Residue-level contacts at the interface:
Residue W515 in chain A contacts residue Y71 in chain B (closest heavy-atom distance 3.5 Å).
Residue T424 in chain A contacts residue N103 in chain B (closest heavy-atom distance 3.8 Å).
Residue E421 in chain A contacts residue G38 in chain B (closest heavy-atom distance 3.4 Å).
Residue S521 in chain A is in contact with residue N67 in chain B (closest heavy-atom distance 2.9 Å).
Residue N277 in chain A contacts residue T171 in chain B (closest heavy-atom distance 3.6 Å).
Residue E421 in chain A is in contact with residue Q19 in chain B (closest heavy-atom distance 2.9 Å).
Residue K537 in chain A interacts with residue E104 in chain B (closest heavy-atom distance 3.7 Å).
Residue A524 in chain A is in contact with residue Y71 in chain B (closest heavy-atom distance 3.1 Å).
Residue D299 in chain A contacts residue Y141 in chain B (closest heavy-atom distance 3.6 Å).
Residue V300 in chain A interacts with residue R99 in chain B (closest heavy-atom distance 3.3 Å).
Residue A425 in chain A interacts with residue N103 in chain B (closest heavy-atom distance 2.9 Å).
Residue N518 in chain A contacts residue N67 in chain B (closest heavy-atom distance 3.8 Å).
Residue V297 in chain A interacts with residue E283 in chain B (closest heavy-atom distance 3.2 Å).
Residue S279 in chain A contacts residue T171 in chain B (closest heavy-atom distance 3.5 Å).
Residue N277 in chain A interacts with residue T172 in chain B (closest heavy-atom distance 3.7 Å).
Residue K537 in chain A contacts residue N102 in chain B (closest heavy-atom distance 2.7 Å).
Residue P429 in chain A is in contact with residue W175 in chain B (closest heavy-atom distance 3.5 Å).
Residue S291 in chain A is in contact with residue Q173 in chain B (closest heavy-atom distance 2.6 Å).
Residue S291 in chain A contacts residue N176 in chain B (closest heavy-atom distance 3.1 Å).
Residue A432 in chain A contacts residue W175 in chain B (closest heavy-atom distance 3.9 Å).
Residue S291 in chain A contacts residue S177 in chain B (closest heavy-atom distance 3.7 Å).
Residue I287 in chain A interacts with residue Q173 in chain B (closest heavy-atom distance 3.5 Å).
Residue H420 in chain A contacts residue N102 in chain B (closest heavy-atom distance 2.9 Å).
Residue V297 in chain A contacts residue Y280 in chain B (closest heavy-atom distance 3.6 Å).
Residue D298 in chain A contacts residue T262 in chain B (closest heavy-atom distance 2.6 Å).
Residue S291 in chain A contacts residue T172 in chain B (closest heavy-atom distance 3.0 Å).
Residue D298 in chain A is in contact with residue Y280 in chain B (closest heavy-atom distance 3.9 Å).
Residue T424 in chain A contacts residue N102 in chain B (closest heavy-atom distance 3.4 Å).
Residue N277 in chain A interacts with residue R170 in chain B (closest heavy-atom distance 3.3 Å).
Residue T424 in chain A interacts with residue P101 in chain B (closest heavy-atom distance 3.5 Å).
Residue S279 in chain A contacts residue Q173 in chain B (closest heavy-atom distance 3.9 Å).
Residue L290 in chain A contacts residue N176 in chain B (closest heavy-atom distance 3.5 Å).
Residue V278 in chain A contacts residue T172 in chain B (closest heavy-atom distance 3.7 Å).
Residue E474 in chain A interacts with residue R42 in chain B (closest heavy-atom distance 3.8 Å).
Residue E522 in chain A interacts with residue N67 in chain B (closest heavy-atom distance 3.7 Å).
Residue A536 in chain A is in contact with residue W39 in chain B (closest heavy-atom distance 3.4 Å).
Residue D299 in chain A interacts with residue R162 in chain B (closest heavy-atom distance 3.0 Å).
Residue P429 in chain A contacts residue T172 in chain B (closest heavy-atom distance 3.5 Å).
Residue K537 in chain A contacts residue W39 in chain B (closest heavy-atom distance 3.7 Å).
Residue R516 in chain A contacts residue Y71 in chain B (closest heavy-atom distance 3.3 Å).
Residue E433 in chain A is in contact with residue T172 in chain B (closest heavy-atom distance 2.8 Å).
Residue W293 in chain A interacts with residue N176 in chain B (closest heavy-atom distance 3.5 Å).
Residue R516 in chain A is in contact with residue Y110 in chain B (closest heavy-atom distance 3.6 Å).
Residue T294 in chain A contacts residue V178 in chain B (closest heavy-atom distance 3.5 Å).
Residue A425 in chain A is in contact with residue N176 in chain B (closest heavy-atom distance 2.5 Å).
Residue D299 in chain A is in contact with residue F209 in chain B (closest heavy-atom distance 3.1 Å).
Residue S523 in chain A is in contact with residue N67 in chain B (closest heavy-atom distance 3.0 Å).
Residue R528 in chain A contacts residue R42 in chain B (closest heavy-atom distance 3.1 Å).
Residue D298 in chain A contacts residue H225 in chain B (closest heavy-atom distance 3.7 Å).
Residue R516 in chain A contacts residue S70 in chain B (closest heavy-atom distance 3.0 Å).
Residue D298 in chain A interacts with residue F209 in chain B (closest heavy-atom distance 3.2 Å).
Residue E421 in chain A interacts with residue R76 in chain B (closest heavy-atom distance 2.2 Å).
Residue K517 in chain A is in contact with residue S70 in chain B (closest heavy-atom distance 3.8 Å).
Residue G292 in chain A interacts with residue N176 in chain B (closest heavy-atom distance 3.6 Å).
Residue R308 in chain A interacts with residue T172 in chain B (closest heavy-atom distance 2.6 Å).
Residue G292 in chain A contacts residue S177 in chain B (closest heavy-atom distance 3.2 Å).
Residue N518 in chain A contacts residue S69 in chain B (closest heavy-atom distance 3.1 Å).
Residue D298 in chain A contacts residue R232 in chain B (closest heavy-atom distance 3.6 Å).
Residue Y512 in chain A contacts residue P73 in chain B (closest heavy-atom distance 3.9 Å).
Residue V284 in chain A interacts with residue Q173 in chain B (closest heavy-atom distance 3.3 Å).

Sequence of chain A:
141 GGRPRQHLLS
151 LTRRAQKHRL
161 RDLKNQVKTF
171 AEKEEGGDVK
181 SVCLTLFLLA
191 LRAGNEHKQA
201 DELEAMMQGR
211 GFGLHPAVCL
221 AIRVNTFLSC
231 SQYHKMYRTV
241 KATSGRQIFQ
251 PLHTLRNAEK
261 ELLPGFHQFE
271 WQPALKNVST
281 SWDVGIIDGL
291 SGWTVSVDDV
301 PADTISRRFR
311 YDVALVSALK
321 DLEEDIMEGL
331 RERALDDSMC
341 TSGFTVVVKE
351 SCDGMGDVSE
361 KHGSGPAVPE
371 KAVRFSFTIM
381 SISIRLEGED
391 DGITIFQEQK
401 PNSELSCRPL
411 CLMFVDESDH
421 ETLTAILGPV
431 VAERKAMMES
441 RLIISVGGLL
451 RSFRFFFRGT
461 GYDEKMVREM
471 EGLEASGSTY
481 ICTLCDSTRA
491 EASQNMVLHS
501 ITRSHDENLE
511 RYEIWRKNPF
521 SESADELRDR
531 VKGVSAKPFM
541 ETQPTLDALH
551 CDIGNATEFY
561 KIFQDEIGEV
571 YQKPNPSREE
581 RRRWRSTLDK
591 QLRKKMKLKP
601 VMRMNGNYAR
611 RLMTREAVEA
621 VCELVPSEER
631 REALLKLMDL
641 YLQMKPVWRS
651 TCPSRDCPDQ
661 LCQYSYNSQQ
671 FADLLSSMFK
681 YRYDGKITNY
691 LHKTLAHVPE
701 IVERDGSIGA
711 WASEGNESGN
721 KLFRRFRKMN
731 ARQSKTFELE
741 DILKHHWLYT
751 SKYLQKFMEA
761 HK

Sequence of chain B:
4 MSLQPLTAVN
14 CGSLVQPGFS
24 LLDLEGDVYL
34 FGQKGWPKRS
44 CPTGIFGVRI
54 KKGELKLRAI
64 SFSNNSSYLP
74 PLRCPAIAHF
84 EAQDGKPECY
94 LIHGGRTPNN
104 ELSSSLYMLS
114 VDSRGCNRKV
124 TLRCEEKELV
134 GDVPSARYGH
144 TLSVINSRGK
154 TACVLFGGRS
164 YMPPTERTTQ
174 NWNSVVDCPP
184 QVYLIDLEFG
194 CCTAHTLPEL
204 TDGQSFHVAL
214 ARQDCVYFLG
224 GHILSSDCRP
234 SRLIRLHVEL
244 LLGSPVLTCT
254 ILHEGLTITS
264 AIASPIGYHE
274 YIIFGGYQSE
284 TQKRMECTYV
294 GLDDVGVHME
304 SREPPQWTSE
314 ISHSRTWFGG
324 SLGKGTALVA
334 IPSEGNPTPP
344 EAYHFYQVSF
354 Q

This data describes a binding interaction between two proteins.